Sequence of the first protein:
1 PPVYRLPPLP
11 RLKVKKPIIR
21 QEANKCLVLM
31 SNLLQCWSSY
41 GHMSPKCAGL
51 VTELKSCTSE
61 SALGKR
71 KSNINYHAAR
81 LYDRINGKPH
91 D

This data describes a binding interaction between two proteins.

Interface contacts:
Residue M78 in the second protein contacts residue L54 in the first protein (closest heavy-atom distance 4.4 Å).
Residue L160 in the second protein interacts with residue N24 in the first protein (closest heavy-atom distance 4.9 Å).
Residue Q101 in the second protein contacts residue A62 in the first protein (closest heavy-atom distance 4.8 Å).
Residue L160 in the second protein interacts with residue Q21 in the first protein (closest heavy-atom distance 4.5 Å).
Residue P96 in the second protein is in contact with residue M30 in the first protein (closest heavy-atom distance 3.7 Å).
Residue V95 in the second protein contacts residue M30 in the first protein (closest heavy-atom distance 3.9 Å).
Residue L97 in the second protein is in contact with residue T58 in the first protein (closest heavy-atom distance 3.4 Å).
Residue R155 in the second protein contacts residue L34 in the first protein (closest heavy-atom distance 3.6 Å).
Residue K99 in the second protein interacts with residue S59 in the first protein (closest heavy-atom distance 3.4 Å).
Residue R102 in the second protein contacts residue K55 in the first protein (closest heavy-atom distance 3.7 Å).
Residue N98 in the second protein contacts residue A62 in the first protein (closest heavy-atom distance 4.0 Å).
Residue L77 in the second protein contacts residue W37 in the first protein (closest heavy-atom distance 3.8 Å).
Residue R144 in the second protein contacts residue M43 in the first protein (closest heavy-atom distance 4.5 Å).
Residue I152 in the second protein is in contact with residue L34 in the first protein (closest heavy-atom distance 3.4 Å).
Residue L77 in the second protein contacts residue L33 in the first protein (closest heavy-atom distance 4.1 Å).
Residue K161 in the second protein is in contact with residue L27 in the first protein (closest heavy-atom distance 4.5 Å).
Residue M78 in the second protein interacts with residue M30 in the first protein (closest heavy-atom distance 3.7 Å).
Residue N98 in the second protein is in contact with residue T58 in the first protein (closest heavy-atom distance 3.8 Å).
Residue M78 in the second protein interacts with residue W37 in the first protein (closest heavy-atom distance 3.8 Å).
Residue N98 in the second protein contacts residue S59 in the first protein (closest heavy-atom distance 2.9 Å).
Residue I158 in the second protein contacts residue L27 in the first protein (closest heavy-atom distance 4.2 Å).
Residue P96 in the second protein is in contact with residue L54 in the first protein (closest heavy-atom distance 4.7 Å).
Residue L97 in the second protein is in contact with residue A62 in the first protein (closest heavy-atom distance 4.4 Å).
Residue H148 in the second protein interacts with residue M43 in the first protein (closest heavy-atom distance 4.1 Å).
Residue P96 in the second protein interacts with residue L27 in the first protein (closest heavy-atom distance 3.8 Å).
Residue M78 in the second protein contacts residue L33 in the first protein (closest heavy-atom distance 3.8 Å).
Residue D72 in the second protein interacts with residue K55 in the first protein (closest heavy-atom distance 4.4 Å).
Residue A151 in the second protein interacts with residue L34 in the first protein (closest heavy-atom distance 3.5 Å).
Residue N98 in the second protein is in contact with residue E60 in the first protein (closest heavy-atom distance 3.1 Å).
Residue M78 in the second protein interacts with residue L34 in the first protein (closest heavy-atom distance 5.0 Å).
Residue H148 in the second protein interacts with residue W37 in the first protein (closest heavy-atom distance 3.2 Å).
Residue I158 in the second protein is in contact with residue M30 in the first protein (closest heavy-atom distance 4.2 Å).
Residue L77 in the second protein interacts with residue K55 in the first protein (closest heavy-atom distance 3.6 Å).
Residue L160 in the second protein is in contact with residue A23 in the first protein (closest heavy-atom distance 4.0 Å).
Residue H148 in the second protein contacts residue H42 in the first protein (closest heavy-atom distance 3.6 Å).
Residue I158 in the second protein interacts with residue S31 in the first protein (closest heavy-atom distance 4.6 Å).
Residue H154 in the second protein contacts residue L34 in the first protein (closest heavy-atom distance 4.8 Å).
Residue P96 in the second protein interacts with residue L63 in the first protein (closest heavy-atom distance 4.2 Å).
Residue R155 in the second protein interacts with residue Q35 in the first protein (closest heavy-atom distance 4.1 Å).
Residue L77 in the second protein is in contact with residue V51 in the first protein (closest heavy-atom distance 4.0 Å).
Residue P94 in the second protein is in contact with residue M30 in the first protein (closest heavy-atom distance 3.3 Å).
Residue K161 in the second protein interacts with residue S31 in the first protein (closest heavy-atom distance 3.1 Å).
Residue R155 in the second protein interacts with residue S38 in the first protein (closest heavy-atom distance 2.8 Å).
Residue L77 in the second protein interacts with residue L54 in the first protein (closest heavy-atom distance 4.8 Å).
Residue I152 in the second protein contacts residue W37 in the first protein (closest heavy-atom distance 3.7 Å).
Residue I152 in the second protein is in contact with residue S38 in the first protein (closest heavy-atom distance 4.2 Å).
Residue P96 in the second protein is in contact with residue T58 in the first protein (closest heavy-atom distance 4.1 Å).
Residue N98 in the second protein contacts residue S61 in the first protein (closest heavy-atom distance 3.4 Å).
Residue R144 in the second protein interacts with residue H42 in the first protein (closest heavy-atom distance 4.0 Å).
Residue K99 in the second protein is in contact with residue T58 in the first protein (closest heavy-atom distance 3.5 Å).
Residue L160 in the second protein is in contact with residue L27 in the first protein (closest heavy-atom distance 4.0 Å).
Residue K161 in the second protein is in contact with residue V28 in the first protein (closest heavy-atom distance 3.7 Å).
Residue P96 in the second protein contacts residue A62 in the first protein (closest heavy-atom distance 3.4 Å).
Residue I152 in the second protein is in contact with residue H42 in the first protein (closest heavy-atom distance 4.9 Å).
Residue D145 in the second protein interacts with residue H42 in the first protein (closest heavy-atom distance 3.5 Å).

Sequence of the second protein:
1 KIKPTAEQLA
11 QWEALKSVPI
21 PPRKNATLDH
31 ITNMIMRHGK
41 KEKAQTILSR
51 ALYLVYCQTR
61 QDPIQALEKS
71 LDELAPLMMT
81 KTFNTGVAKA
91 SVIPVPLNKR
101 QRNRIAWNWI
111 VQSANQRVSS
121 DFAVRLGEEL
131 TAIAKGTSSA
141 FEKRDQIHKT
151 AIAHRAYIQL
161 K